Residue-level contacts at the interface:
Residue L60 in chain B interacts with residue F27 in chain A (closest heavy-atom distance 3.2 Å).
Residue C95 in chain B is in contact with residue K8 in chain A (closest heavy-atom distance 3.5 Å).
Residue R128 in chain B contacts residue F17 in chain A (closest heavy-atom distance 3.2 Å).
Residue L105 in chain B interacts with residue L38 in chain A (closest heavy-atom distance 3.8 Å).
Residue S72 in chain B interacts with residue M7 in chain A (closest heavy-atom distance 3.3 Å).
Residue V92 in chain B is in contact with residue Q10 in chain A (closest heavy-atom distance 2.8 Å).
Residue T104 in chain B interacts with residue D54 in chain A (closest heavy-atom distance 2.9 Å).
Residue A109 in chain B interacts with residue F34 in chain A (closest heavy-atom distance 3.6 Å).
Residue A109 in chain B interacts with residue F30 in chain A (closest heavy-atom distance 3.6 Å).
Residue D51 in chain B contacts residue L38 in chain A (closest heavy-atom distance 3.2 Å).
Residue Y121 in chain B is in contact with residue E21 in chain A (closest heavy-atom distance 2.6 Å).
Residue T113 in chain B interacts with residue N33 in chain A (closest heavy-atom distance 2.9 Å).
Residue G130 in chain B is in contact with residue Q10 in chain A (closest heavy-atom distance 3.4 Å).
Residue Y53 in chain B contacts residue N35 in chain A (closest heavy-atom distance 2.9 Å).
Residue S65 in chain B contacts residue Q19 in chain A (closest heavy-atom distance 3.8 Å).
Residue V134 in chain B is in contact with residue D54 in chain A (closest heavy-atom distance 3.5 Å).
Residue K114 in chain B interacts with residue K24 in chain A (closest heavy-atom distance 3.5 Å).
Residue Y53 in chain B interacts with residue R31 in chain A (closest heavy-atom distance 2.5 Å).
Residue C96 in chain B contacts residue Q10 in chain A (closest heavy-atom distance 3.0 Å).
Residue F106 in chain B contacts residue F30 in chain A (closest heavy-atom distance 3.5 Å).
Residue D55 in chain B contacts residue R31 in chain A (closest heavy-atom distance 3.0 Å).
Residue L125 in chain B contacts residue F17 in chain A (closest heavy-atom distance 3.5 Å).
Residue R40 in chain B interacts with residue Q42 in chain A (closest heavy-atom distance 2.8 Å).
Residue L78 in chain B contacts residue K8 in chain A (closest heavy-atom distance 3.1 Å).
Residue S57 in chain B is in contact with residue F27 in chain A (closest heavy-atom distance 3.2 Å).
Residue V92 in chain B is in contact with residue K8 in chain A (closest heavy-atom distance 3.5 Å).
Residue F129 in chain B is in contact with residue A13 in chain A (closest heavy-atom distance 3.6 Å).
Residue D50 in chain B interacts with residue L38 in chain A (closest heavy-atom distance 3.3 Å).
Residue K93 in chain B is in contact with residue Q10 in chain A (closest heavy-atom distance 3.4 Å).
Residue Y48 in chain B is in contact with residue F34 in chain A (closest heavy-atom distance 3.1 Å).
Residue D91 in chain B interacts with residue K8 in chain A (closest heavy-atom distance 3.2 Å).
Residue F69 in chain B contacts residue K15 in chain A (closest heavy-atom distance 2.8 Å).
Residue T113 in chain B contacts residue F30 in chain A (closest heavy-atom distance 3.5 Å).
Residue F99 in chain B contacts residue L14 in chain A (closest heavy-atom distance 3.6 Å).
Residue E49 in chain B contacts residue Q42 in chain A (closest heavy-atom distance 2.9 Å).
Residue L110 in chain B contacts residue F30 in chain A (closest heavy-atom distance 3.6 Å).
Residue I112 in chain B interacts with residue N33 in chain A (closest heavy-atom distance 3.6 Å).
Residue L64 in chain B is in contact with residue F22 in chain A (closest heavy-atom distance 3.5 Å).
Residue E49 in chain B contacts residue L38 in chain A (closest heavy-atom distance 3.2 Å).
Residue Y135 in chain B is in contact with residue D51 in chain A (closest heavy-atom distance 2.9 Å).
Residue D54 in chain B is in contact with residue R31 in chain A (closest heavy-atom distance 3.3 Å).
Residue F99 in chain B is in contact with residue K15 in chain A (closest heavy-atom distance 3.5 Å).
Residue F69 in chain B interacts with residue Q19 in chain A (closest heavy-atom distance 3.1 Å).
Residue F68 in chain B contacts residue Q19 in chain A (closest heavy-atom distance 3.7 Å).
Residue T113 in chain B interacts with residue V25 in chain A (closest heavy-atom distance 3.3 Å).
Residue V134 in chain B is in contact with residue Y53 in chain A (closest heavy-atom distance 3.1 Å).
Residue K114 in chain B contacts residue E21 in chain A (closest heavy-atom distance 2.9 Å).
Residue D52 in chain B contacts residue N35 in chain A (closest heavy-atom distance 2.8 Å).
Residue F68 in chain B interacts with residue K15 in chain A (closest heavy-atom distance 3.5 Å).
Residue K76 in chain B interacts with residue L11 in chain A (closest heavy-atom distance 3.5 Å).
Residue V75 in chain B is in contact with residue L11 in chain A (closest heavy-atom distance 3.8 Å).
Residue F68 in chain B is in contact with residue V18 in chain A (closest heavy-atom distance 3.2 Å).
Residue Y53 in chain B is in contact with residue F30 in chain A (closest heavy-atom distance 3.4 Å).
Residue G90 in chain B is in contact with residue K8 in chain A (closest heavy-atom distance 2.7 Å).
Residue F129 in chain B contacts residue L14 in chain A (closest heavy-atom distance 3.5 Å).
Residue L105 in chain B interacts with residue C37 in chain A (closest heavy-atom distance 3.2 Å).
Residue Y53 in chain B interacts with residue F34 in chain A (closest heavy-atom distance 3.4 Å).
Residue S72 in chain B contacts residue K15 in chain A (closest heavy-atom distance 3.4 Å).
Residue S72 in chain B contacts residue L11 in chain A (closest heavy-atom distance 3.0 Å).
Residue L105 in chain B interacts with residue F34 in chain A (closest heavy-atom distance 3.8 Å).

Sequence of chain A:
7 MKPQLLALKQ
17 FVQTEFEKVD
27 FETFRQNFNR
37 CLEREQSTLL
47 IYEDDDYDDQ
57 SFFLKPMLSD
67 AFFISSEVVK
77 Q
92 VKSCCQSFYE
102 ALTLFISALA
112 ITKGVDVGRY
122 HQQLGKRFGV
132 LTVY

This data describes a binding interaction between two proteins.

Sequence of chain B:
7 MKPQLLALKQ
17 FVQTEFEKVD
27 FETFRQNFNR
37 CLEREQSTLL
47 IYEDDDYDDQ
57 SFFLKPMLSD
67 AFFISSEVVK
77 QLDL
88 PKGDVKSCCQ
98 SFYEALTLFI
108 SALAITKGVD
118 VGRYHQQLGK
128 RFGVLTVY